Sequence of protein 1:
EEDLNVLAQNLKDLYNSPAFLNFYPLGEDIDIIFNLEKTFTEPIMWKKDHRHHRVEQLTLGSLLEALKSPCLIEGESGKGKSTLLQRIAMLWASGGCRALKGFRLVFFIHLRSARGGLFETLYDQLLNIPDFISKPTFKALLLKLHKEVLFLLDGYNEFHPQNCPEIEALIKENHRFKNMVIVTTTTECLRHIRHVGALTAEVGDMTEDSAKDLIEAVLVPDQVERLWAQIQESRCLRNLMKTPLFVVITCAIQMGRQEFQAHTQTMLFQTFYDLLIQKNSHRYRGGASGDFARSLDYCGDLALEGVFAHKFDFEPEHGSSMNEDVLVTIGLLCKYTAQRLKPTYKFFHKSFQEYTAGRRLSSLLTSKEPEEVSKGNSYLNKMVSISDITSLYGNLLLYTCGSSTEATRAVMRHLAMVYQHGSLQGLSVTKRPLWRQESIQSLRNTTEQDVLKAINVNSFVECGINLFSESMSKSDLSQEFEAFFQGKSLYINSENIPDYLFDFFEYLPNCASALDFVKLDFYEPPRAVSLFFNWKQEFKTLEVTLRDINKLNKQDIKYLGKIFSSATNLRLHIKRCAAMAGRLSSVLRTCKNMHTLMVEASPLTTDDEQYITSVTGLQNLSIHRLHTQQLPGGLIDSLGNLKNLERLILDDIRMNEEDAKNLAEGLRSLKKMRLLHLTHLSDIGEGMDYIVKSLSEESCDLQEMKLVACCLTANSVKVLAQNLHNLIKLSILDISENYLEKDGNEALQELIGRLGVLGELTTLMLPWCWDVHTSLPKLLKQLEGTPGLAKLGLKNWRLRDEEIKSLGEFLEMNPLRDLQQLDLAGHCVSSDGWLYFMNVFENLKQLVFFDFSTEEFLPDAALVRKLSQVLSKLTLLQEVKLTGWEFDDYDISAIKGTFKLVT

Contacts between the two chains:
Residue Y1010 in protein 1 interacts with residue V649 in protein 2 (closest heavy-atom distance 3.6 Å).
Residue R285 in protein 1 is in contact with residue Y118 in protein 2 (closest heavy-atom distance 3.4 Å).
Residue V290 in protein 1 is in contact with residue P112 in protein 2 (closest heavy-atom distance 3.4 Å).
Residue R145 in protein 1 is in contact with residue V314 in protein 2 (closest heavy-atom distance 3.3 Å).
Residue R434 in protein 1 contacts residue I124 in protein 2 (closest heavy-atom distance 3.3 Å).
Residue R270 in protein 1 contacts residue L221 in protein 2 (closest heavy-atom distance 3.4 Å).
Residue R285 in protein 1 is in contact with residue I124 in protein 2 (closest heavy-atom distance 4.5 Å).
Residue L435 in protein 1 interacts with residue I124 in protein 2 (closest heavy-atom distance 3.3 Å).
Residue H289 in protein 1 contacts residue P112 in protein 2 (closest heavy-atom distance 3.8 Å).
Residue R985 in protein 1 contacts residue F653 in protein 2 (closest heavy-atom distance 3.3 Å).
Residue E267 in protein 1 is in contact with residue L221 in protein 2 (closest heavy-atom distance 3.4 Å).
Residue H269 in protein 1 is in contact with residue L220 in protein 2 (closest heavy-atom distance 2.7 Å).
Residue R145 in protein 1 contacts residue L313 in protein 2 (closest heavy-atom distance 3.5 Å).
Residue R145 in protein 1 contacts residue V312 in protein 2 (closest heavy-atom distance 4.1 Å).
Residue R285 in protein 1 contacts residue E122 in protein 2 (closest heavy-atom distance 4.4 Å).
Residue D980 in protein 1 is in contact with residue K682 in protein 2 (closest heavy-atom distance 4.0 Å).
Residue Q989 in protein 1 contacts residue K656 in protein 2 (closest heavy-atom distance 2.4 Å).
Residue H269 in protein 1 is in contact with residue L221 in protein 2 (closest heavy-atom distance 4.5 Å).
Residue Y1010 in protein 1 contacts residue F653 in protein 2 (closest heavy-atom distance 4.2 Å).
Residue Y1010 in protein 1 is in contact with residue S650 in protein 2 (closest heavy-atom distance 2.9 Å).
Residue L435 in protein 1 interacts with residue A346 in protein 2 (closest heavy-atom distance 4.3 Å).
Residue R285 in protein 1 contacts residue D123 in protein 2 (closest heavy-atom distance 2.5 Å).
Residue R985 in protein 1 contacts residue I683 in protein 2 (closest heavy-atom distance 4.0 Å).
Residue H289 in protein 1 is in contact with residue A113 in protein 2 (closest heavy-atom distance 4.0 Å).
Residue H269 in protein 1 interacts with residue Q219 in protein 2 (closest heavy-atom distance 3.9 Å).
Residue H144 in protein 1 contacts residue I127 in protein 2 (closest heavy-atom distance 3.3 Å).
Residue Y1010 in protein 1 contacts residue P646 in protein 2 (closest heavy-atom distance 3.3 Å).
Residue R288 in protein 1 contacts residue D125 in protein 2 (closest heavy-atom distance 3.6 Å).
Residue T431 in protein 1 is in contact with residue D125 in protein 2 (closest heavy-atom distance 3.2 Å).
Residue R434 in protein 1 is in contact with residue D125 in protein 2 (closest heavy-atom distance 4.2 Å).
Residue Q989 in protein 1 contacts residue Q657 in protein 2 (closest heavy-atom distance 4.0 Å).
Residue A1014 in protein 1 is in contact with residue F653 in protein 2 (closest heavy-atom distance 4.2 Å).
Residue D952 in protein 1 is in contact with residue K712 in protein 2 (closest heavy-atom distance 4.0 Å).
Residue Q433 in protein 1 is in contact with residue M349 in protein 2 (closest heavy-atom distance 3.3 Å).
Residue L435 in protein 1 interacts with residue I347 in protein 2 (closest heavy-atom distance 4.4 Å).
Residue R985 in protein 1 contacts residue S686 in protein 2 (closest heavy-atom distance 3.2 Å).
Residue H269 in protein 1 contacts residue L108 in protein 2 (closest heavy-atom distance 4.1 Å).
Residue R145 in protein 1 is in contact with residue I127 in protein 2 (closest heavy-atom distance 4.2 Å).
Residue A981 in protein 1 contacts residue F653 in protein 2 (closest heavy-atom distance 4.1 Å).
Residue H146 in protein 1 interacts with residue D125 in protein 2 (closest heavy-atom distance 3.1 Å).
Residue A292 in protein 1 is in contact with residue P112 in protein 2 (closest heavy-atom distance 4.0 Å).
Residue R985 in protein 1 is in contact with residue K656 in protein 2 (closest heavy-atom distance 3.6 Å).
Residue V290 in protein 1 is in contact with residue A113 in protein 2 (closest heavy-atom distance 3.8 Å).
Residue H289 in protein 1 contacts residue Y118 in protein 2 (closest heavy-atom distance 4.3 Å).
Residue R145 in protein 1 interacts with residue G350 in protein 2 (closest heavy-atom distance 3.4 Å).
Residue K272 in protein 1 contacts residue L108 in protein 2 (closest heavy-atom distance 4.6 Å).
Residue Q433 in protein 1 interacts with residue D125 in protein 2 (closest heavy-atom distance 2.9 Å).
Residue G291 in protein 1 contacts residue P112 in protein 2 (closest heavy-atom distance 4.2 Å).
Residue R985 in protein 1 interacts with residue S685 in protein 2 (closest heavy-atom distance 3.1 Å).
Residue A981 in protein 1 contacts residue K682 in protein 2 (closest heavy-atom distance 3.6 Å).
Residue Q433 in protein 1 interacts with residue I127 in protein 2 (closest heavy-atom distance 3.2 Å).
Residue D980 in protein 1 is in contact with residue T710 in protein 2 (closest heavy-atom distance 4.1 Å).
Residue R434 in protein 1 is in contact with residue G350 in protein 2 (closest heavy-atom distance 4.3 Å).
Residue R270 in protein 1 is in contact with residue L220 in protein 2 (closest heavy-atom distance 4.5 Å).
Residue R145 in protein 1 contacts residue M349 in protein 2 (closest heavy-atom distance 4.2 Å).
Residue R985 in protein 1 contacts residue K682 in protein 2 (closest heavy-atom distance 2.8 Å).
Residue H144 in protein 1 is in contact with residue K132 in protein 2 (closest heavy-atom distance 3.2 Å).
Residue Q433 in protein 1 interacts with residue I126 in protein 2 (closest heavy-atom distance 3.3 Å).
Residue E267 in protein 1 interacts with residue D218 in protein 2 (closest heavy-atom distance 4.2 Å).
Residue A432 in protein 1 interacts with residue D125 in protein 2 (closest heavy-atom distance 3.6 Å).

This data describes a binding interaction between two proteins.

Sequence of protein 2:
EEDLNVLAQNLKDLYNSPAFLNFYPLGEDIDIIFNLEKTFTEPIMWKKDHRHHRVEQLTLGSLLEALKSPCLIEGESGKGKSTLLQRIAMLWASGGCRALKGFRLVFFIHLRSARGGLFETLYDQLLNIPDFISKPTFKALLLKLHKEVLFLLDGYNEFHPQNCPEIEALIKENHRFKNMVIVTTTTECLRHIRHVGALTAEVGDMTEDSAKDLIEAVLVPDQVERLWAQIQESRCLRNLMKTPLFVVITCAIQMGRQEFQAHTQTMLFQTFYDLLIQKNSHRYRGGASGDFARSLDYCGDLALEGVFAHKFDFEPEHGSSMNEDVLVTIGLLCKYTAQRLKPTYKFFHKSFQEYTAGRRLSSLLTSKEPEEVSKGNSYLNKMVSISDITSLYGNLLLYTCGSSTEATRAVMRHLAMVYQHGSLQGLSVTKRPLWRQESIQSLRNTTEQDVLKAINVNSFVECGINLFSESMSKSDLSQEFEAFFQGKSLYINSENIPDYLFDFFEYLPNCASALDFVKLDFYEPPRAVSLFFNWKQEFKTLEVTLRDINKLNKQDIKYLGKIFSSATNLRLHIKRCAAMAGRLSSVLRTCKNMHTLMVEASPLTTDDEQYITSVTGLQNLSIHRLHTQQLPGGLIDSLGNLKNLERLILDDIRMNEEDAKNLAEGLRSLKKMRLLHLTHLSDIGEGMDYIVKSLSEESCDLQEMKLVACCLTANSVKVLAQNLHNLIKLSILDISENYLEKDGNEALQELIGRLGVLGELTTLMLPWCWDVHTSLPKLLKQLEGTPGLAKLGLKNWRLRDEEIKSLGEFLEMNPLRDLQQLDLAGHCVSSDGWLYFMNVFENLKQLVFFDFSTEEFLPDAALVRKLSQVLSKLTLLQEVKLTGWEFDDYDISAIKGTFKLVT